Residue-level contacts at the interface:
Residue V74 in protein 2 is in contact with residue F360 in protein 1 (closest heavy-atom distance 4.5 Å).
Residue S107 in protein 2 interacts with residue P356 in protein 1 (closest heavy-atom distance 3.4 Å).
Residue I110 in protein 2 contacts residue A359 in protein 1 (closest heavy-atom distance 3.9 Å).
Residue S202 in protein 2 contacts residue E315 in protein 1 (closest heavy-atom distance 2.4 Å).
Residue N429 in protein 2 interacts with residue I440 in protein 1 (closest heavy-atom distance 3.9 Å).
Residue T106 in protein 2 is in contact with residue D279 in protein 1 (closest heavy-atom distance 3.2 Å).
Residue I110 in protein 2 interacts with residue V355 in protein 1 (closest heavy-atom distance 3.9 Å).
Residue T186 in protein 2 is in contact with residue R218 in protein 1 (closest heavy-atom distance 3.4 Å).
Residue L56 in protein 2 is in contact with residue R218 in protein 1 (closest heavy-atom distance 4.4 Å).
Residue A108 in protein 2 is in contact with residue V355 in protein 1 (closest heavy-atom distance 4.0 Å).
Residue L433 in protein 2 interacts with residue P435 in protein 1 (closest heavy-atom distance 4.0 Å).
Residue L179 in protein 2 is in contact with residue I183 in protein 1 (closest heavy-atom distance 3.9 Å).
Residue N331 in protein 2 interacts with residue I436 in protein 1 (closest heavy-atom distance 4.3 Å).
Residue S430 in protein 2 contacts residue N443 in protein 1 (closest heavy-atom distance 3.3 Å).
Residue V431 in protein 2 contacts residue S439 in protein 1 (closest heavy-atom distance 3.2 Å).
Residue N331 in protein 2 contacts residue D437 in protein 1 (closest heavy-atom distance 3.5 Å).
Residue I75 in protein 2 contacts residue N410 in protein 1 (closest heavy-atom distance 3.7 Å).
Residue I200 in protein 2 contacts residue I314 in protein 1 (closest heavy-atom distance 4.6 Å).
Residue F328 in protein 2 interacts with residue T351 in protein 1 (closest heavy-atom distance 4.6 Å).
Residue N331 in protein 2 is in contact with residue I440 in protein 1 (closest heavy-atom distance 4.6 Å).
Residue D73 in protein 2 contacts residue F360 in protein 1 (closest heavy-atom distance 4.0 Å).
Residue E333 in protein 2 contacts residue I440 in protein 1 (closest heavy-atom distance 3.4 Å).
Residue I62 in protein 2 is in contact with residue Y236 in protein 1 (closest heavy-atom distance 4.0 Å).
Residue T111 in protein 2 contacts residue V355 in protein 1 (closest heavy-atom distance 4.2 Å).
Residue I110 in protein 2 is in contact with residue F360 in protein 1 (closest heavy-atom distance 3.8 Å).
Residue I110 in protein 2 is in contact with residue Y358 in protein 1 (closest heavy-atom distance 3.5 Å).
Residue P63 in protein 2 is in contact with residue Y236 in protein 1 (closest heavy-atom distance 4.3 Å).
Residue V76 in protein 2 interacts with residue F409 in protein 1 (closest heavy-atom distance 3.5 Å).
Residue N199 in protein 2 interacts with residue I314 in protein 1 (closest heavy-atom distance 4.5 Å).
Residue L179 in protein 2 interacts with residue Q180 in protein 1 (closest heavy-atom distance 3.3 Å).
Residue I183 in protein 2 contacts residue Q187 in protein 1 (closest heavy-atom distance 3.3 Å).
Residue A105 in protein 2 is in contact with residue F360 in protein 1 (closest heavy-atom distance 4.0 Å).
Residue E441 in protein 2 is in contact with residue K446 in protein 1 (closest heavy-atom distance 3.7 Å).
Residue Q52 in protein 2 contacts residue T219 in protein 1 (closest heavy-atom distance 3.3 Å).
Residue V431 in protein 2 interacts with residue N443 in protein 1 (closest heavy-atom distance 3.6 Å).
Residue D448 in protein 2 is in contact with residue K453 in protein 1 (closest heavy-atom distance 2.5 Å).
Residue G201 in protein 2 interacts with residue I314 in protein 1 (closest heavy-atom distance 3.5 Å).
Residue S107 in protein 2 interacts with residue V355 in protein 1 (closest heavy-atom distance 3.0 Å).
Residue I200 in protein 2 contacts residue C313 in protein 1 (closest heavy-atom distance 4.4 Å).
Residue V76 in protein 2 contacts residue N410 in protein 1 (closest heavy-atom distance 3.2 Å).
Residue V74 in protein 2 is in contact with residue G363 in protein 1 (closest heavy-atom distance 3.8 Å).
Residue I438 in protein 2 contacts residue L442 in protein 1 (closest heavy-atom distance 3.3 Å).
Residue T111 in protein 2 interacts with residue Y358 in protein 1 (closest heavy-atom distance 4.0 Å).
Residue A105 in protein 2 is in contact with residue L13 in protein 1 (closest heavy-atom distance 4.0 Å).
Residue A432 in protein 2 is in contact with residue S439 in protein 1 (closest heavy-atom distance 3.3 Å).
Residue S452 in protein 2 is in contact with residue K453 in protein 1 (closest heavy-atom distance 4.6 Å).
Residue L179 in protein 2 contacts residue A184 in protein 1 (closest heavy-atom distance 4.1 Å).
Residue S107 in protein 2 contacts residue Y358 in protein 1 (closest heavy-atom distance 4.3 Å).
Residue A105 in protein 2 contacts residue A359 in protein 1 (closest heavy-atom distance 4.0 Å).
Residue V431 in protein 2 interacts with residue I440 in protein 1 (closest heavy-atom distance 3.7 Å).
Residue D66 in protein 2 is in contact with residue Y236 in protein 1 (closest heavy-atom distance 3.8 Å).
Residue R59 in protein 2 contacts residue T222 in protein 1 (closest heavy-atom distance 3.7 Å).
Residue I110 in protein 2 contacts residue M407 in protein 1 (closest heavy-atom distance 3.8 Å).
Residue E175 in protein 2 interacts with residue Y160 in protein 1 (closest heavy-atom distance 4.5 Å).
Residue R59 in protein 2 interacts with residue I221 in protein 1 (closest heavy-atom distance 3.9 Å).
Residue K444 in protein 2 is in contact with residue K446 in protein 1 (closest heavy-atom distance 3.2 Å).
Residue V74 in protein 2 contacts residue N410 in protein 1 (closest heavy-atom distance 3.3 Å).
Residue V114 in protein 2 interacts with residue M407 in protein 1 (closest heavy-atom distance 3.8 Å).
Residue Q52 in protein 2 contacts residue R218 in protein 1 (closest heavy-atom distance 3.9 Å).
Residue T186 in protein 2 interacts with residue Q187 in protein 1 (closest heavy-atom distance 4.4 Å).

The following describes two proteins that form a bound complex.

Sequence of protein 1:
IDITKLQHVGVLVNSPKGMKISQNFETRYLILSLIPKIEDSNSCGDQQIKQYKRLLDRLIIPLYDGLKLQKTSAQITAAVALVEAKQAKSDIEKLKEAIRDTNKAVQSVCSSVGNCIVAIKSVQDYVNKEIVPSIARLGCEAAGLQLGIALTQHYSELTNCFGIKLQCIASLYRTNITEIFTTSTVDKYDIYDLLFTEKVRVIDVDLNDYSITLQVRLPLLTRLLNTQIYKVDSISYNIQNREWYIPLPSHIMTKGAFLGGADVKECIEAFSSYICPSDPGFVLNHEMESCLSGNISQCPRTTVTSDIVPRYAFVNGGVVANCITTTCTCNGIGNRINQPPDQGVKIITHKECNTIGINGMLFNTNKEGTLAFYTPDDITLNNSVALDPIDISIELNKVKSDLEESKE

Sequence of protein 2:
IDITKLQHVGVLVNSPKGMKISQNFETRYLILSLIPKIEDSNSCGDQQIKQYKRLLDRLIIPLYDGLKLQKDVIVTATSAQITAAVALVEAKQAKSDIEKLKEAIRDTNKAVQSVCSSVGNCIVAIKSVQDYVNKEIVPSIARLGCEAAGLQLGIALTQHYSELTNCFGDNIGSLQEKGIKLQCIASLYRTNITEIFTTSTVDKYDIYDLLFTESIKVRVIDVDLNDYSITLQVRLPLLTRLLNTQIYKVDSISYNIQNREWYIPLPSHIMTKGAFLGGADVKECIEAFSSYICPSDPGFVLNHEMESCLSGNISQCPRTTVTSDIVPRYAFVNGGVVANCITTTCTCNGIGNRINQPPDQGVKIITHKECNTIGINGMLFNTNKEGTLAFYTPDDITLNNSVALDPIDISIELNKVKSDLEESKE